The following describes two proteins that form a bound complex.

Sequence of protein 1:
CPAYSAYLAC

Sequence of protein 2:
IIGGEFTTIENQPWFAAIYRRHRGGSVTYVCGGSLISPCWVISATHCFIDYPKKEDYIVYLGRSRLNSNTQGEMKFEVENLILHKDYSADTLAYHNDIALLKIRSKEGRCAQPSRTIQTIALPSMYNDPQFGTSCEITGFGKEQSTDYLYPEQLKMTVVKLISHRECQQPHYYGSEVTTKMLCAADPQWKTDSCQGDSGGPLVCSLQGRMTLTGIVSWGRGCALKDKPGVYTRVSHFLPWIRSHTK

Interface contacts:
Residue D50 in protein 2 interacts with residue Y7 in protein 1 (closest heavy-atom distance 4.4 Å).
Residue T91 in protein 2 is in contact with residue C1 in protein 1 (closest heavy-atom distance 4.8 Å).
Residue W218 in protein 2 contacts residue A6 in protein 1 (closest heavy-atom distance 4.7 Å).
Residue Q195 in protein 2 contacts residue L8 in protein 1 (closest heavy-atom distance 3.3 Å).
Residue Q195 in protein 2 is in contact with residue A9 in protein 1 (closest heavy-atom distance 4.5 Å).
Residue Y94 in protein 2 contacts residue Y7 in protein 1 (closest heavy-atom distance 4.3 Å).
Residue D90 in protein 2 interacts with residue P2 in protein 1 (closest heavy-atom distance 3.2 Å).
Residue H46 in protein 2 contacts residue S5 in protein 1 (closest heavy-atom distance 4.3 Å).
Residue L92 in protein 2 contacts residue A3 in protein 1 (closest heavy-atom distance 4.0 Å).
Residue D197 in protein 2 contacts residue A6 in protein 1 (closest heavy-atom distance 4.5 Å).
Residue Q195 in protein 2 contacts residue A6 in protein 1 (closest heavy-atom distance 3.6 Å).
Residue V30 in protein 2 interacts with residue Y7 in protein 1 (closest heavy-atom distance 3.9 Å).
Residue Y29 in protein 2 contacts residue L8 in protein 1 (closest heavy-atom distance 3.1 Å).
Residue W218 in protein 2 contacts residue S5 in protein 1 (closest heavy-atom distance 4.8 Å).
Residue Y94 in protein 2 contacts residue A6 in protein 1 (closest heavy-atom distance 5.0 Å).
Residue T91 in protein 2 is in contact with residue Y4 in protein 1 (closest heavy-atom distance 4.6 Å).
Residue G196 in protein 2 contacts residue Y7 in protein 1 (closest heavy-atom distance 4.6 Å).
Residue V30 in protein 2 contacts residue L8 in protein 1 (closest heavy-atom distance 2.6 Å).
Residue G196 in protein 2 interacts with residue A6 in protein 1 (closest heavy-atom distance 3.1 Å).
Residue Q195 in protein 2 contacts residue C10 in protein 1 (closest heavy-atom distance 3.0 Å).
Residue Y173 in protein 2 is in contact with residue Y4 in protein 1 (closest heavy-atom distance 4.2 Å).
Residue T91 in protein 2 is in contact with residue P2 in protein 1 (closest heavy-atom distance 3.3 Å).
Residue Y94 in protein 2 interacts with residue S5 in protein 1 (closest heavy-atom distance 2.7 Å).
Residue W218 in protein 2 is in contact with residue Y4 in protein 1 (closest heavy-atom distance 3.3 Å).
Residue L92 in protein 2 interacts with residue P2 in protein 1 (closest heavy-atom distance 3.6 Å).
Residue C194 in protein 2 contacts residue A6 in protein 1 (closest heavy-atom distance 3.8 Å).
Residue S198 in protein 2 interacts with residue Y7 in protein 1 (closest heavy-atom distance 3.5 Å).
Residue F48 in protein 2 is in contact with residue Y7 in protein 1 (closest heavy-atom distance 4.8 Å).
Residue Y94 in protein 2 is in contact with residue C10 in protein 1 (closest heavy-atom distance 4.4 Å).
Residue G196 in protein 2 is in contact with residue L8 in protein 1 (closest heavy-atom distance 3.9 Å).
Residue Q195 in protein 2 contacts residue Y7 in protein 1 (closest heavy-atom distance 3.4 Å).
Residue C31 in protein 2 interacts with residue Y7 in protein 1 (closest heavy-atom distance 4.0 Å).
Residue S217 in protein 2 interacts with residue A6 in protein 1 (closest heavy-atom distance 4.3 Å).
Residue L92 in protein 2 interacts with residue Y4 in protein 1 (closest heavy-atom distance 3.0 Å).
Residue L92 in protein 2 interacts with residue S5 in protein 1 (closest heavy-atom distance 4.4 Å).
Residue S198 in protein 2 interacts with residue A6 in protein 1 (closest heavy-atom distance 2.8 Å).
Residue R20 in protein 2 interacts with residue A9 in protein 1 (closest heavy-atom distance 4.3 Å).
Residue H46 in protein 2 is in contact with residue Y7 in protein 1 (closest heavy-atom distance 3.4 Å).
Residue S217 in protein 2 interacts with residue Y4 in protein 1 (closest heavy-atom distance 4.9 Å).
Residue Y150 in protein 2 contacts residue L8 in protein 1 (closest heavy-atom distance 3.3 Å).
Residue Y94 in protein 2 is in contact with residue C1 in protein 1 (closest heavy-atom distance 4.9 Å).
Residue C31 in protein 2 interacts with residue L8 in protein 1 (closest heavy-atom distance 4.2 Å).
Residue A93 in protein 2 contacts residue P2 in protein 1 (closest heavy-atom distance 3.8 Å).
Residue Y94 in protein 2 is in contact with residue P2 in protein 1 (closest heavy-atom distance 3.1 Å).
Residue R20 in protein 2 contacts residue Y7 in protein 1 (closest heavy-atom distance 3.2 Å).
Residue R220 in protein 2 is in contact with residue Y4 in protein 1 (closest heavy-atom distance 2.3 Å).
Residue G219 in protein 2 contacts residue S5 in protein 1 (closest heavy-atom distance 4.4 Å).
Residue G219 in protein 2 is in contact with residue A3 in protein 1 (closest heavy-atom distance 4.9 Å).
Residue G219 in protein 2 contacts residue Y4 in protein 1 (closest heavy-atom distance 2.9 Å).
Residue H46 in protein 2 contacts residue A6 in protein 1 (closest heavy-atom distance 4.4 Å).
Residue T91 in protein 2 contacts residue A3 in protein 1 (closest heavy-atom distance 2.6 Å).
Residue C47 in protein 2 is in contact with residue Y7 in protein 1 (closest heavy-atom distance 2.9 Å).
Residue A89 in protein 2 is in contact with residue P2 in protein 1 (closest heavy-atom distance 3.5 Å).